This data describes a binding interaction between two proteins.

Sequence of chain B:
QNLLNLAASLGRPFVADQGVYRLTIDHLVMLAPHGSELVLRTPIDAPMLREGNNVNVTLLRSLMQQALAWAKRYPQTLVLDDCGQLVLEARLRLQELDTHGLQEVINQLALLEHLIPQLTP

Contacts between the two chains:
Residue D44 in chain A contacts residue V18 in chain B (closest heavy-atom distance 2.8 Å).
Residue R40 in chain A contacts residue D30 in chain B (closest heavy-atom distance 2.8 Å).
Residue E23 in chain A interacts with residue K77 in chain B (closest heavy-atom distance 3.6 Å).
Residue V133 in chain A contacts residue R26 in chain B (closest heavy-atom distance 3.9 Å).
Residue Q46 in chain A contacts residue D20 in chain B (closest heavy-atom distance 3.6 Å).
Residue S45 in chain A is in contact with residue T28 in chain B (closest heavy-atom distance 2.7 Å).
Residue S88 in chain A contacts residue D50 in chain B (closest heavy-atom distance 2.9 Å).
Residue R40 in chain A is in contact with residue I29 in chain B (closest heavy-atom distance 3.7 Å).
Residue L37 in chain A interacts with residue I111 in chain B (closest heavy-atom distance 4.0 Å).
Residue L37 in chain A is in contact with residue I29 in chain B (closest heavy-atom distance 3.8 Å).
Residue V133 in chain A contacts residue L33 in chain B (closest heavy-atom distance 4.1 Å).
Residue I85 in chain A contacts residue C88 in chain B (closest heavy-atom distance 3.4 Å).
Residue H123 in chain A interacts with residue C88 in chain B (closest heavy-atom distance 3.8 Å).
Residue H126 in chain A is in contact with residue R46 in chain B (closest heavy-atom distance 3.2 Å).
Residue D44 in chain A contacts residue L27 in chain B (closest heavy-atom distance 4.1 Å).
Residue T26 in chain A interacts with residue A74 in chain B (closest heavy-atom distance 3.9 Å).
Residue E34 in chain A contacts residue A116 in chain B (closest heavy-atom distance 3.8 Å).
Residue E23 in chain A is in contact with residue A74 in chain B (closest heavy-atom distance 2.8 Å).
Residue L42 in chain A is in contact with residue R14 in chain B (closest heavy-atom distance 3.1 Å).
Residue A19 in chain A contacts residue K77 in chain B (closest heavy-atom distance 3.9 Å).
Residue Q46 in chain A interacts with residue V18 in chain B (closest heavy-atom distance 3.3 Å).
Residue S43 in chain A interacts with residue T28 in chain B (closest heavy-atom distance 2.9 Å).
Residue H126 in chain A interacts with residue M35 in chain B (closest heavy-atom distance 3.6 Å).
Residue N84 in chain A interacts with residue R55 in chain B (closest heavy-atom distance 3.5 Å).
Residue S45 in chain A contacts residue R26 in chain B (closest heavy-atom distance 2.8 Å).
Residue Q130 in chain A interacts with residue P48 in chain B (closest heavy-atom distance 3.5 Å).
Residue R40 in chain A interacts with residue L115 in chain B (closest heavy-atom distance 3.1 Å).
Residue A19 in chain A interacts with residue L73 in chain B (closest heavy-atom distance 4.0 Å).
Residue D20 in chain A is in contact with residue K77 in chain B (closest heavy-atom distance 3.0 Å).
Residue P83 in chain A contacts residue N58 in chain B (closest heavy-atom distance 3.4 Å).
Residue E34 in chain A interacts with residue Y79 in chain B (closest heavy-atom distance 3.7 Å).
Residue E137 in chain A interacts with residue T28 in chain B (closest heavy-atom distance 3.6 Å).
Residue L37 in chain A is in contact with residue N112 in chain B (closest heavy-atom distance 3.2 Å).
Residue N84 in chain A interacts with residue C88 in chain B (closest heavy-atom distance 3.2 Å).
Residue Q46 in chain A interacts with residue A19 in chain B (closest heavy-atom distance 4.0 Å).
Residue D44 in chain A contacts residue R26 in chain B (closest heavy-atom distance 3.7 Å).
Residue L42 in chain A is in contact with residue T28 in chain B (closest heavy-atom distance 3.4 Å).
Residue A22 in chain A is in contact with residue A74 in chain B (closest heavy-atom distance 4.0 Å).
Residue S45 in chain A is in contact with residue L27 in chain B (closest heavy-atom distance 4.0 Å).
Residue S36 in chain A interacts with residue Q108 in chain B (closest heavy-atom distance 4.0 Å).
Residue E23 in chain A is in contact with residue R78 in chain B (closest heavy-atom distance 3.8 Å).
Residue R40 in chain A interacts with residue E119 in chain B (closest heavy-atom distance 3.0 Å).
Residue Q46 in chain A contacts residue R26 in chain B (closest heavy-atom distance 3.5 Å).
Residue I85 in chain A contacts residue Q90 in chain B (closest heavy-atom distance 3.3 Å).
Residue L87 in chain A interacts with residue D50 in chain B (closest heavy-atom distance 3.4 Å).
Residue A22 in chain A is in contact with residue L73 in chain B (closest heavy-atom distance 3.5 Å).
Residue S43 in chain A contacts residue L27 in chain B (closest heavy-atom distance 3.3 Å).
Residue D44 in chain A interacts with residue F17 in chain B (closest heavy-atom distance 3.3 Å).
Residue L35 in chain A is in contact with residue N112 in chain B (closest heavy-atom distance 3.9 Å).
Residue H123 in chain A contacts residue D87 in chain B (closest heavy-atom distance 3.9 Å).
Residue D38 in chain A interacts with residue L12 in chain B (closest heavy-atom distance 4.0 Å).
Residue T26 in chain A interacts with residue Q71 in chain B (closest heavy-atom distance 3.5 Å).
Residue V133 in chain A interacts with residue T28 in chain B (closest heavy-atom distance 4.1 Å).
Residue S86 in chain A interacts with residue Q90 in chain B (closest heavy-atom distance 3.6 Å).
Residue N84 in chain A is in contact with residue G89 in chain B (closest heavy-atom distance 3.4 Å).
Residue L42 in chain A interacts with residue I29 in chain B (closest heavy-atom distance 4.0 Å).
Residue L37 in chain A interacts with residue Q108 in chain B (closest heavy-atom distance 3.8 Å).
Residue L42 in chain A interacts with residue F17 in chain B (closest heavy-atom distance 3.8 Å).
Residue N84 in chain A interacts with residue Q90 in chain B (closest heavy-atom distance 3.5 Å).
Residue S36 in chain A contacts residue N112 in chain B (closest heavy-atom distance 2.9 Å).

Sequence of chain A:
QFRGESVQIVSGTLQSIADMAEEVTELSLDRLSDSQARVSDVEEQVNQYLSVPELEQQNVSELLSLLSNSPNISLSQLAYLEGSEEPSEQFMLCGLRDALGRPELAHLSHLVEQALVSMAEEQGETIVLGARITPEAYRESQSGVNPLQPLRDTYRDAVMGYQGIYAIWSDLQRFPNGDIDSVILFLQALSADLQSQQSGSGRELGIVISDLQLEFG